The following describes two proteins that form a bound complex.

Sequence of protein 2:
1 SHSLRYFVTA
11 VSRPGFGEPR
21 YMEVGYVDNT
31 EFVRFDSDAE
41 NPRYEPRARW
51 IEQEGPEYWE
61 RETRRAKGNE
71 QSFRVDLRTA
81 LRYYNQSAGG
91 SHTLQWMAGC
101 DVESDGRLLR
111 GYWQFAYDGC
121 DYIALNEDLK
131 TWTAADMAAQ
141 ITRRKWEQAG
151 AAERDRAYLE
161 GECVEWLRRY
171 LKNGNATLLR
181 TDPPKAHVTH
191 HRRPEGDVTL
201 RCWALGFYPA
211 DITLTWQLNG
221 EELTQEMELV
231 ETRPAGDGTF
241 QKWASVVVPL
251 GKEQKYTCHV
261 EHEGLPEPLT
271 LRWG

Residue-level contacts at the interface:
Residue K145 in protein 2 is in contact with residue E8 in protein 1 (closest heavy-atom distance 3.3 Å).
Residue D76 in protein 2 contacts residue E8 in protein 1 (closest heavy-atom distance 3.2 Å).
Residue Y6 in protein 2 contacts residue G2 in protein 1 (closest heavy-atom distance 3.3 Å).
Residue E62 in protein 2 contacts residue T1 in protein 1 (closest heavy-atom distance 3.4 Å).
Residue S72 in protein 2 interacts with residue F6 in protein 1 (closest heavy-atom distance 4.8 Å).
Residue I141 in protein 2 contacts residue F9 in protein 1 (closest heavy-atom distance 4.7 Å).
Residue S72 in protein 2 is in contact with residue E8 in protein 1 (closest heavy-atom distance 3.6 Å).
Residue F73 in protein 2 is in contact with residue S5 in protein 1 (closest heavy-atom distance 3.9 Å).
Residue Q71 in protein 2 interacts with residue E8 in protein 1 (closest heavy-atom distance 4.6 Å).
Residue D76 in protein 2 contacts residue S5 in protein 1 (closest heavy-atom distance 4.8 Å).
Residue E162 in protein 2 interacts with residue T1 in protein 1 (closest heavy-atom distance 3.8 Å).
Residue R65 in protein 2 is in contact with residue A3 in protein 1 (closest heavy-atom distance 3.0 Å).
Residue N69 in protein 2 contacts residue S5 in protein 1 (closest heavy-atom distance 2.8 Å).
Residue N69 in protein 2 contacts residue A3 in protein 1 (closest heavy-atom distance 2.9 Å).
Residue A80 in protein 2 is in contact with residue F9 in protein 1 (closest heavy-atom distance 4.5 Å).
Residue D76 in protein 2 interacts with residue D7 in protein 1 (closest heavy-atom distance 4.4 Å).
Residue Y158 in protein 2 is in contact with residue A3 in protein 1 (closest heavy-atom distance 3.6 Å).
Residue W166 in protein 2 contacts residue T1 in protein 1 (closest heavy-atom distance 3.4 Å).
Residue K145 in protein 2 is in contact with residue F9 in protein 1 (closest heavy-atom distance 3.1 Å).
Residue Y158 in protein 2 interacts with residue G2 in protein 1 (closest heavy-atom distance 3.4 Å).
Residue D76 in protein 2 interacts with residue F9 in protein 1 (closest heavy-atom distance 3.1 Å).
Residue L94 in protein 2 contacts residue F9 in protein 1 (closest heavy-atom distance 3.6 Å).
Residue L4 in protein 2 contacts residue T1 in protein 1 (closest heavy-atom distance 4.1 Å).
Residue W113 in protein 2 is in contact with residue S5 in protein 1 (closest heavy-atom distance 4.6 Å).
Residue R154 in protein 2 interacts with residue D7 in protein 1 (closest heavy-atom distance 2.9 Å).
Residue Y6 in protein 2 interacts with residue A3 in protein 1 (closest heavy-atom distance 4.9 Å).
Residue R65 in protein 2 contacts residue T1 in protein 1 (closest heavy-atom distance 4.8 Å).
Residue S72 in protein 2 is in contact with residue D7 in protein 1 (closest heavy-atom distance 4.6 Å).
Residue F115 in protein 2 contacts residue S5 in protein 1 (closest heavy-atom distance 4.0 Å).
Residue D155 in protein 2 contacts residue A4 in protein 1 (closest heavy-atom distance 4.8 Å).
Residue Y158 in protein 2 is in contact with residue T1 in protein 1 (closest heavy-atom distance 2.6 Å).
Residue D155 in protein 2 contacts residue D7 in protein 1 (closest heavy-atom distance 4.8 Å).
Residue Y170 in protein 2 is in contact with residue T1 in protein 1 (closest heavy-atom distance 2.6 Å).
Residue R154 in protein 2 contacts residue F6 in protein 1 (closest heavy-atom distance 4.4 Å).
Residue T142 in protein 2 contacts residue E8 in protein 1 (closest heavy-atom distance 4.7 Å).
Residue W96 in protein 2 is in contact with residue S5 in protein 1 (closest heavy-atom distance 4.0 Å).
Residue W96 in protein 2 interacts with residue A4 in protein 1 (closest heavy-atom distance 4.3 Å).
Residue W113 in protein 2 contacts residue A4 in protein 1 (closest heavy-atom distance 3.3 Å).
Residue E62 in protein 2 interacts with residue G2 in protein 1 (closest heavy-atom distance 3.0 Å).
Residue A98 in protein 2 contacts residue A3 in protein 1 (closest heavy-atom distance 4.3 Å).
Residue A149 in protein 2 interacts with residue D7 in protein 1 (closest heavy-atom distance 3.9 Å).
Residue W146 in protein 2 is in contact with residue F9 in protein 1 (closest heavy-atom distance 4.0 Å).
Residue Y6 in protein 2 interacts with residue T1 in protein 1 (closest heavy-atom distance 3.2 Å).
Residue N69 in protein 2 contacts residue A4 in protein 1 (closest heavy-atom distance 3.3 Å).
Residue W96 in protein 2 contacts residue A3 in protein 1 (closest heavy-atom distance 3.6 Å).
Residue T79 in protein 2 is in contact with residue F9 in protein 1 (closest heavy-atom distance 3.6 Å).
Residue T142 in protein 2 interacts with residue F9 in protein 1 (closest heavy-atom distance 2.8 Å).
Residue W146 in protein 2 is in contact with residue E8 in protein 1 (closest heavy-atom distance 2.9 Å).
Residue Y122 in protein 2 interacts with residue F9 in protein 1 (closest heavy-atom distance 3.6 Å).
Residue V75 in protein 2 interacts with residue E8 in protein 1 (closest heavy-atom distance 3.5 Å).
Residue Y58 in protein 2 contacts residue T1 in protein 1 (closest heavy-atom distance 3.4 Å).
Residue E162 in protein 2 is in contact with residue G2 in protein 1 (closest heavy-atom distance 4.4 Å).
Residue S72 in protein 2 interacts with residue S5 in protein 1 (closest heavy-atom distance 2.8 Å).
Residue R65 in protein 2 contacts residue A4 in protein 1 (closest heavy-atom distance 4.2 Å).
Residue W146 in protein 2 is in contact with residue D7 in protein 1 (closest heavy-atom distance 3.3 Å).
Residue F115 in protein 2 is in contact with residue F9 in protein 1 (closest heavy-atom distance 4.0 Å).
Residue A151 in protein 2 contacts residue D7 in protein 1 (closest heavy-atom distance 3.4 Å).
Residue Y83 in protein 2 contacts residue F9 in protein 1 (closest heavy-atom distance 2.6 Å).
Residue R65 in protein 2 interacts with residue G2 in protein 1 (closest heavy-atom distance 3.2 Å).
Residue W113 in protein 2 is in contact with residue A3 in protein 1 (closest heavy-atom distance 3.4 Å).

Sequence of protein 1:
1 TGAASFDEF